Sequence of the second protein:
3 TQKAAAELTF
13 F

Sequence of the first protein:
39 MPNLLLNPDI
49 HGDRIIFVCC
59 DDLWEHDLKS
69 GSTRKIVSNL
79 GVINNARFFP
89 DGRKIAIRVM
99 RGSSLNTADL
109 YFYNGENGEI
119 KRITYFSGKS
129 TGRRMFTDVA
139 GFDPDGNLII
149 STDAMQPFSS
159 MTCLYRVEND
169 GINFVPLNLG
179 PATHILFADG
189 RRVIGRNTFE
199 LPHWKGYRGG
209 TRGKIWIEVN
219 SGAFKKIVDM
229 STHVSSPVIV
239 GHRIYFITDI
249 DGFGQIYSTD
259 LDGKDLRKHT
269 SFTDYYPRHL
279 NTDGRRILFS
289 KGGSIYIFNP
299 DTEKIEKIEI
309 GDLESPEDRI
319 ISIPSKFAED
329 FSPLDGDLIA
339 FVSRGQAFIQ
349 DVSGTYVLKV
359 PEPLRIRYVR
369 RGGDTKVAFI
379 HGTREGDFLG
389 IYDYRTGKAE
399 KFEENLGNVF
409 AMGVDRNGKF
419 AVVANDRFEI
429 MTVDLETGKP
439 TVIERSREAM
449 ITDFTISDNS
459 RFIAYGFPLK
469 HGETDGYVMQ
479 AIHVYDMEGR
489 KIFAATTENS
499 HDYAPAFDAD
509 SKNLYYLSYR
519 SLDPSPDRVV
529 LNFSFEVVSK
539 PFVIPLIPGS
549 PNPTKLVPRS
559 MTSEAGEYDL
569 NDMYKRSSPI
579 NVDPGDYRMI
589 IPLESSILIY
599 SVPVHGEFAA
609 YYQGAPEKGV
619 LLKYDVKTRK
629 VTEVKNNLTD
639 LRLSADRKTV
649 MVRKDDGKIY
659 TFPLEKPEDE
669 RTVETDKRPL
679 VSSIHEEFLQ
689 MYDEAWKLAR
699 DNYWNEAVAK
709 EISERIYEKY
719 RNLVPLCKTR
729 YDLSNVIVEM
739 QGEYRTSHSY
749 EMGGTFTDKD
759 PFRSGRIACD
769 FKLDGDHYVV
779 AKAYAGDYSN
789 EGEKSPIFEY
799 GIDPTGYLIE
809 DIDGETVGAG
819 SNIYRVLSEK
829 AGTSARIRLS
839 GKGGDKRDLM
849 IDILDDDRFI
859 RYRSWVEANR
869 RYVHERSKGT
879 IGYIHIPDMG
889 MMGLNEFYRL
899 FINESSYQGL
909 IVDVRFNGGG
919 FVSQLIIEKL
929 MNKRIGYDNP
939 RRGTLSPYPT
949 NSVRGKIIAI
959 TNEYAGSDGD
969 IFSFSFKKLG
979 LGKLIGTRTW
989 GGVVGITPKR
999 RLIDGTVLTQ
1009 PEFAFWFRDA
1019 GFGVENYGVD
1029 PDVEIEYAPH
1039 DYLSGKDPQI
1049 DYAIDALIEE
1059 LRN

The following describes two proteins that form a bound complex.

Residue-level contacts at the interface:
Residue D936 in the first protein interacts with residue F13 in the second protein (closest heavy-atom distance 4.1 Å).
Residue R526 in the first protein contacts residue A6 in the second protein (closest heavy-atom distance 4.1 Å).
Residue D936 in the first protein is in contact with residue T11 in the second protein (closest heavy-atom distance 3.7 Å).
Residue L529 in the first protein is in contact with residue L10 in the second protein (closest heavy-atom distance 4.7 Å).